Sequence of the second protein:
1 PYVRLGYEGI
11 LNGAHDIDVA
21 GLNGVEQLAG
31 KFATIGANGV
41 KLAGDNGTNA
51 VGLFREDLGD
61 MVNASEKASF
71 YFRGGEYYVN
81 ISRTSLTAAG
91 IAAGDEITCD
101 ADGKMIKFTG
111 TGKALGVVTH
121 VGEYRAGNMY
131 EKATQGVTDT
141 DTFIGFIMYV

The following describes two proteins that form a bound complex.

Contacts between the two chains:
Residue A29 in the first protein interacts with residue V25 in the second protein (closest heavy-atom distance 3.8 Å).
Residue M61 in the first protein interacts with residue K31 in the second protein (closest heavy-atom distance 3.8 Å).
Residue G30 in the first protein contacts residue D102 in the second protein (closest heavy-atom distance 3.5 Å).
Residue T87 in the first protein is in contact with residue Y130 in the second protein (closest heavy-atom distance 3.2 Å).
Residue F32 in the first protein contacts residue Y78 in the second protein (closest heavy-atom distance 3.7 Å).
Residue K41 in the first protein is in contact with residue F72 in the second protein (closest heavy-atom distance 3.5 Å).
Residue P1 in the first protein interacts with residue Y149 in the second protein (closest heavy-atom distance 3.8 Å).
Residue L58 in the first protein interacts with residue D57 in the second protein (closest heavy-atom distance 3.4 Å).
Residue L86 in the first protein contacts residue A114 in the second protein (closest heavy-atom distance 3.1 Å).
Residue P1 in the first protein interacts with residue G103 in the second protein (closest heavy-atom distance 3.7 Å).
Residue E96 in the first protein interacts with residue A101 in the second protein (closest heavy-atom distance 3.6 Å).
Residue M61 in the first protein contacts residue Y78 in the second protein (closest heavy-atom distance 3.6 Å).
Residue E96 in the first protein is in contact with residue D102 in the second protein (closest heavy-atom distance 3.2 Å).
Residue G44 in the first protein is in contact with residue R73 in the second protein (closest heavy-atom distance 3.3 Å).
Residue G94 in the first protein interacts with residue Y77 in the second protein (closest heavy-atom distance 3.3 Å).
Residue A92 in the first protein contacts residue R73 in the second protein (closest heavy-atom distance 3.5 Å).
Residue T34 in the first protein interacts with residue R55 in the second protein (closest heavy-atom distance 3.8 Å).
Residue T34 in the first protein interacts with residue E56 in the second protein (closest heavy-atom distance 3.1 Å).
Residue M61 in the first protein interacts with residue E56 in the second protein (closest heavy-atom distance 3.8 Å).
Residue V3 in the first protein is in contact with residue T134 in the second protein (closest heavy-atom distance 3.6 Å).
Residue F32 in the first protein interacts with residue E56 in the second protein (closest heavy-atom distance 3.5 Å).
Residue V3 in the first protein contacts residue G136 in the second protein (closest heavy-atom distance 3.0 Å).
Residue F32 in the first protein contacts residue A101 in the second protein (closest heavy-atom distance 3.6 Å).
Residue T87 in the first protein is in contact with residue L115 in the second protein (closest heavy-atom distance 3.5 Å).
Residue L58 in the first protein contacts residue D60 in the second protein (closest heavy-atom distance 2.8 Å).
Residue D95 in the first protein is in contact with residue A133 in the second protein (closest heavy-atom distance 3.6 Å).
Residue G94 in the first protein interacts with residue T134 in the second protein (closest heavy-atom distance 3.3 Å).
Residue P1 in the first protein contacts residue L22 in the second protein (closest heavy-atom distance 3.7 Å).
Residue D60 in the first protein interacts with residue A29 in the second protein (closest heavy-atom distance 3.8 Å).
Residue G44 in the first protein interacts with residue Y130 in the second protein (closest heavy-atom distance 3.3 Å).
Residue D60 in the first protein is in contact with residue Q27 in the second protein (closest heavy-atom distance 3.4 Å).
Residue G94 in the first protein interacts with residue G75 in the second protein (closest heavy-atom distance 3.4 Å).
Residue G59 in the first protein contacts residue A29 in the second protein (closest heavy-atom distance 3.8 Å).
Residue A93 in the first protein contacts residue A133 in the second protein (closest heavy-atom distance 3.7 Å).
Residue I91 in the first protein interacts with residue R73 in the second protein (closest heavy-atom distance 3.6 Å).
Residue D45 in the first protein contacts residue Y130 in the second protein (closest heavy-atom distance 3.8 Å).
Residue D60 in the first protein interacts with residue L28 in the second protein (closest heavy-atom distance 3.3 Å).
Residue N38 in the first protein is in contact with residue S69 in the second protein (closest heavy-atom distance 3.6 Å).
Residue A89 in the first protein interacts with residue R73 in the second protein (closest heavy-atom distance 3.0 Å).
Residue G30 in the first protein interacts with residue V25 in the second protein (closest heavy-atom distance 3.7 Å).
Residue L42 in the first protein contacts residue R73 in the second protein (closest heavy-atom distance 3.8 Å).
Residue K41 in the first protein contacts residue R73 in the second protein (closest heavy-atom distance 3.8 Å).
Residue A88 in the first protein is in contact with residue T134 in the second protein (closest heavy-atom distance 3.8 Å).
Residue V3 in the first protein interacts with residue Q135 in the second protein (closest heavy-atom distance 3.5 Å).
Residue L86 in the first protein contacts residue L115 in the second protein (closest heavy-atom distance 3.6 Å).
Residue G30 in the first protein interacts with residue D100 in the second protein (closest heavy-atom distance 3.2 Å).
Residue L86 in the first protein is in contact with residue T134 in the second protein (closest heavy-atom distance 3.5 Å).
Residue E96 in the first protein is in contact with residue G103 in the second protein (closest heavy-atom distance 3.5 Å).
Residue V3 in the first protein contacts residue Y77 in the second protein (closest heavy-atom distance 3.3 Å).
Residue M61 in the first protein is in contact with residue Q27 in the second protein (closest heavy-atom distance 3.6 Å).
Residue L28 in the first protein is in contact with residue V25 in the second protein (closest heavy-atom distance 3.1 Å).
Residue D95 in the first protein contacts residue T134 in the second protein (closest heavy-atom distance 3.5 Å).
Residue G39 in the first protein contacts residue Y71 in the second protein (closest heavy-atom distance 3.6 Å).
Residue V3 in the first protein is in contact with residue V150 in the second protein (closest heavy-atom distance 3.8 Å).
Residue F32 in the first protein contacts residue R55 in the second protein (closest heavy-atom distance 3.7 Å).
Residue A93 in the first protein contacts residue F70 in the second protein (closest heavy-atom distance 3.5 Å).
Residue A93 in the first protein interacts with residue R73 in the second protein (closest heavy-atom distance 2.8 Å).
Residue A33 in the first protein contacts residue F70 in the second protein (closest heavy-atom distance 3.6 Å).
Residue G59 in the first protein interacts with residue D60 in the second protein (closest heavy-atom distance 3.7 Å).
Residue E96 in the first protein is in contact with residue Y77 in the second protein (closest heavy-atom distance 3.0 Å).

Sequence of the first protein:
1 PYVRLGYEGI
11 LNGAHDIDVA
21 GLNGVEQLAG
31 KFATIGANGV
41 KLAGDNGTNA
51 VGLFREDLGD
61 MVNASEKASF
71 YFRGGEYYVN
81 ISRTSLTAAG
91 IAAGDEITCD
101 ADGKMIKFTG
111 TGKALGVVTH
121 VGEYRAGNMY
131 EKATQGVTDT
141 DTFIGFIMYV